Sequence of protein 2:
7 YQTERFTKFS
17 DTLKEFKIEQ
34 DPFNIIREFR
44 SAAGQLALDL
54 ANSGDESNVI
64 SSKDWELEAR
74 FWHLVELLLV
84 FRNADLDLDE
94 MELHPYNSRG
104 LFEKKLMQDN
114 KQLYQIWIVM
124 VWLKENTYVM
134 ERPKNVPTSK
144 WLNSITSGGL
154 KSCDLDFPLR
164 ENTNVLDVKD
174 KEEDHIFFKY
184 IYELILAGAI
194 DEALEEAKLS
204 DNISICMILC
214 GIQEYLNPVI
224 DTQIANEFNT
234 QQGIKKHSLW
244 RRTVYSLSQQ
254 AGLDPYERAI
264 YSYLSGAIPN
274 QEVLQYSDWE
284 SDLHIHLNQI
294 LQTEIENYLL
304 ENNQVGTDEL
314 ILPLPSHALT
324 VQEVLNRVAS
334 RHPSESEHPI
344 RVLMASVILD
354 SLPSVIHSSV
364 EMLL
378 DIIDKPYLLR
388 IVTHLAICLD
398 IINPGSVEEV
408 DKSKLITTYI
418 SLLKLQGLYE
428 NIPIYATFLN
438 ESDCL

Sequence of protein 1:
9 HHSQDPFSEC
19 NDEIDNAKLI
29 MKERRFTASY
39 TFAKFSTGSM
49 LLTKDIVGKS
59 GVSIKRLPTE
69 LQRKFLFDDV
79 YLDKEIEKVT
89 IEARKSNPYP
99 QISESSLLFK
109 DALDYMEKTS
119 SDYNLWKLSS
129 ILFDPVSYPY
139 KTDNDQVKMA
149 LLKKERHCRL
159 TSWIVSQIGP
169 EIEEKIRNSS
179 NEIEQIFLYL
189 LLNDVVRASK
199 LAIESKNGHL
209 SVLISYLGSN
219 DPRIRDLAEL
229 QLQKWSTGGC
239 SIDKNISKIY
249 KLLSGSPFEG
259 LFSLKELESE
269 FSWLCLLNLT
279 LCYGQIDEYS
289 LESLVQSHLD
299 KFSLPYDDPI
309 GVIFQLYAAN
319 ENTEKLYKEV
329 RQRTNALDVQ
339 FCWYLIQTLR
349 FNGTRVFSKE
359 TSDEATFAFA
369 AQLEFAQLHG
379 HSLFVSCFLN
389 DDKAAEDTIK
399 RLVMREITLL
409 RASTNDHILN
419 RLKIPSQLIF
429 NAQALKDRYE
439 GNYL

This data describes a binding interaction between two proteins.

Contacts between the two chains:
Residue Y214 in protein 1 is in contact with residue G214 in protein 2 (closest heavy-atom distance 3.0 Å).
Residue D141 in protein 1 interacts with residue Y99 in protein 2 (closest heavy-atom distance 3.5 Å).
Residue R221 in protein 1 is in contact with residue Q216 in protein 2 (closest heavy-atom distance 3.2 Å).
Residue I222 in protein 1 interacts with residue M210 in protein 2 (closest heavy-atom distance 3.6 Å).
Residue V210 in protein 1 contacts residue I211 in protein 2 (closest heavy-atom distance 3.6 Å).
Residue Y136 in protein 1 interacts with residue Y99 in protein 2 (closest heavy-atom distance 3.6 Å).
Residue S239 in protein 1 contacts residue K154 in protein 2 (closest heavy-atom distance 3.3 Å).
Residue R221 in protein 1 contacts residue C213 in protein 2 (closest heavy-atom distance 3.0 Å).
Residue S239 in protein 1 interacts with residue S155 in protein 2 (closest heavy-atom distance 3.5 Å).
Residue I244 in protein 1 interacts with residue R163 in protein 2 (closest heavy-atom distance 3.5 Å).
Residue Y214 in protein 1 is in contact with residue I211 in protein 2 (closest heavy-atom distance 3.2 Å).
Residue V194 in protein 1 interacts with residue D311 in protein 2 (closest heavy-atom distance 3.4 Å).
Residue V210 in protein 1 interacts with residue W243 in protein 2 (closest heavy-atom distance 3.4 Å).
Residue S213 in protein 1 interacts with residue W243 in protein 2 (closest heavy-atom distance 3.6 Å).
Residue V194 in protein 1 contacts residue I314 in protein 2 (closest heavy-atom distance 3.5 Å).
Residue L149 in protein 1 interacts with residue Y99 in protein 2 (closest heavy-atom distance 3.4 Å).
Residue R221 in protein 1 is in contact with residue Q235 in protein 2 (closest heavy-atom distance 3.0 Å).
Residue K232 in protein 1 interacts with residue I206 in protein 2 (closest heavy-atom distance 3.4 Å).
Residue G206 in protein 1 interacts with residue D159 in protein 2 (closest heavy-atom distance 3.1 Å).
Residue S217 in protein 1 interacts with residue I237 in protein 2 (closest heavy-atom distance 3.3 Å).
Residue L211 in protein 1 interacts with residue M210 in protein 2 (closest heavy-atom distance 3.5 Å).
Residue N205 in protein 1 interacts with residue R163 in protein 2 (closest heavy-atom distance 2.9 Å).
Residue D219 in protein 1 contacts residue G236 in protein 2 (closest heavy-atom distance 2.7 Å).
Residue Y214 in protein 1 is in contact with residue M210 in protein 2 (closest heavy-atom distance 2.7 Å).
Residue E286 in protein 1 contacts residue Q234 in protein 2 (closest heavy-atom distance 3.5 Å).
Residue K204 in protein 1 is in contact with residue R163 in protein 2 (closest heavy-atom distance 3.6 Å).
Residue H207 in protein 1 is in contact with residue D159 in protein 2 (closest heavy-atom distance 2.6 Å).
Residue Q229 in protein 1 is in contact with residue I206 in protein 2 (closest heavy-atom distance 3.2 Å).
Residue T140 in protein 1 contacts residue Y99 in protein 2 (closest heavy-atom distance 3.1 Å).
Residue Y248 in protein 1 interacts with residue S207 in protein 2 (closest heavy-atom distance 2.7 Å).
Residue K204 in protein 1 contacts residue Q253 in protein 2 (closest heavy-atom distance 3.6 Å).
Residue G216 in protein 1 contacts residue K238 in protein 2 (closest heavy-atom distance 3.0 Å).
Residue N218 in protein 1 is in contact with residue Q234 in protein 2 (closest heavy-atom distance 3.2 Å).
Residue L149 in protein 1 contacts residue I223 in protein 2 (closest heavy-atom distance 3.4 Å).
Residue S239 in protein 1 interacts with residue C156 in protein 2 (closest heavy-atom distance 3.1 Å).
Residue D241 in protein 1 contacts residue S155 in protein 2 (closest heavy-atom distance 3.3 Å).
Residue Y248 in protein 1 interacts with residue M210 in protein 2 (closest heavy-atom distance 3.3 Å).
Residue N205 in protein 1 interacts with residue D159 in protein 2 (closest heavy-atom distance 2.9 Å).
Residue H207 in protein 1 is in contact with residue L158 in protein 2 (closest heavy-atom distance 3.2 Å).
Residue A148 in protein 1 contacts residue V222 in protein 2 (closest heavy-atom distance 3.5 Å).
Residue S209 in protein 1 is in contact with residue T246 in protein 2 (closest heavy-atom distance 3.1 Å).
Residue V145 in protein 1 interacts with residue V222 in protein 2 (closest heavy-atom distance 3.3 Å).
Residue K232 in protein 1 contacts residue D204 in protein 2 (closest heavy-atom distance 3.6 Å).
Residue Q229 in protein 1 is in contact with residue S207 in protein 2 (closest heavy-atom distance 3.6 Å).
Residue I244 in protein 1 is in contact with residue D157 in protein 2 (closest heavy-atom distance 3.1 Å).
Residue S217 in protein 1 is in contact with residue K238 in protein 2 (closest heavy-atom distance 2.3 Å).
Residue Y214 in protein 1 contacts residue I237 in protein 2 (closest heavy-atom distance 3.4 Å).
Residue K204 in protein 1 contacts residue A254 in protein 2 (closest heavy-atom distance 3.2 Å).
Residue H207 in protein 1 is in contact with residue E260 in protein 2 (closest heavy-atom distance 3.0 Å).
Residue I201 in protein 1 contacts residue S249 in protein 2 (closest heavy-atom distance 3.3 Å).
Residue K198 in protein 1 contacts residue I314 in protein 2 (closest heavy-atom distance 3.2 Å).
Residue D285 in protein 1 is in contact with residue Q234 in protein 2 (closest heavy-atom distance 3.1 Å).
Residue Y214 in protein 1 contacts residue W243 in protein 2 (closest heavy-atom distance 3.3 Å).
Residue D141 in protein 1 is in contact with residue H97 in protein 2 (closest heavy-atom distance 2.8 Å).
Residue L208 in protein 1 contacts residue D159 in protein 2 (closest heavy-atom distance 2.7 Å).
Residue K204 in protein 1 contacts residue L162 in protein 2 (closest heavy-atom distance 2.7 Å).
Residue L225 in protein 1 contacts residue I206 in protein 2 (closest heavy-atom distance 3.5 Å).
Residue L225 in protein 1 interacts with residue M210 in protein 2 (closest heavy-atom distance 3.6 Å).
Residue V210 in protein 1 interacts with residue T246 in protein 2 (closest heavy-atom distance 3.1 Å).
Residue D219 in protein 1 is in contact with residue Q235 in protein 2 (closest heavy-atom distance 3.3 Å).